Sequence of protein 2:
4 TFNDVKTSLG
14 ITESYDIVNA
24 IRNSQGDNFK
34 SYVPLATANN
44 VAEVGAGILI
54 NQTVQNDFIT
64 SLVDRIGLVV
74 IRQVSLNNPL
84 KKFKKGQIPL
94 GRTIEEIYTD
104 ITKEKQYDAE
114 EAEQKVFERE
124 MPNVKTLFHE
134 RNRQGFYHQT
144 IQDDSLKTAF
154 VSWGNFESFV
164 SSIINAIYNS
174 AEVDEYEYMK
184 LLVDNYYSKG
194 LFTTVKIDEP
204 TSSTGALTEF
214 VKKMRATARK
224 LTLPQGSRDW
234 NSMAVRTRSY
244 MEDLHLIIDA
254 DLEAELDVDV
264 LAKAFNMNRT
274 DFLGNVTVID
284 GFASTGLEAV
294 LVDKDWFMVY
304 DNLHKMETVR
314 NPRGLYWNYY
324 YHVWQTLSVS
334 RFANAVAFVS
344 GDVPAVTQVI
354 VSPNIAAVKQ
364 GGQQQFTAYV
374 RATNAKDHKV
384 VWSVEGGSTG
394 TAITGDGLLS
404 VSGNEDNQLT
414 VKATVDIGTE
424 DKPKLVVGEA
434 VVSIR

Residue-level contacts at the interface:
Residue L71 in protein 1 is in contact with residue T96 in protein 2 (closest heavy-atom distance 3.2 Å).
Residue A45 in protein 1 interacts with residue N188 in protein 2 (closest heavy-atom distance 2.7 Å).
Residue Q142 in protein 1 interacts with residue M124 in protein 2 (closest heavy-atom distance 3.1 Å).
Residue Y319 in protein 1 interacts with residue F120 in protein 2 (closest heavy-atom distance 2.6 Å).
Residue Y18 in protein 1 contacts residue S287 in protein 2 (closest heavy-atom distance 2.7 Å).
Residue V47 in protein 1 interacts with residue N135 in protein 2 (closest heavy-atom distance 3.2 Å).
Residue Y323 in protein 1 interacts with residue K118 in protein 2 (closest heavy-atom distance 3.2 Å).
Residue Y140 in protein 1 interacts with residue E107 in protein 2 (closest heavy-atom distance 3.1 Å).
Residue D260 in protein 1 contacts residue R218 in protein 2 (closest heavy-atom distance 2.9 Å).
Residue A39 in protein 1 is in contact with residue Y181 in protein 2 (closest heavy-atom distance 3.0 Å).
Residue T40 in protein 1 interacts with residue Y181 in protein 2 (closest heavy-atom distance 2.9 Å).
Residue D283 in protein 1 is in contact with residue Q228 in protein 2 (closest heavy-atom distance 2.8 Å).
Residue V73 in protein 1 contacts residue I100 in protein 2 (closest heavy-atom distance 2.8 Å).
Residue R75 in protein 1 is in contact with residue I100 in protein 2 (closest heavy-atom distance 2.8 Å).
Residue N43 in protein 1 is in contact with residue N135 in protein 2 (closest heavy-atom distance 3.1 Å).
Residue Y35 in protein 1 contacts residue D187 in protein 2 (closest heavy-atom distance 2.6 Å).
Residue Y181 in protein 1 contacts residue E107 in protein 2 (closest heavy-atom distance 2.5 Å).
Residue T143 in protein 1 interacts with residue E123 in protein 2 (closest heavy-atom distance 2.8 Å).
Residue Y179 in protein 1 interacts with residue Q228 in protein 2 (closest heavy-atom distance 3.1 Å).
Residue G48 in protein 1 interacts with residue V332 in protein 2 (closest heavy-atom distance 2.9 Å).
Residue Y35 in protein 1 interacts with residue E180 in protein 2 (closest heavy-atom distance 3.0 Å).
Residue R68 in protein 1 interacts with residue T96 in protein 2 (closest heavy-atom distance 3.1 Å).
Residue N80 in protein 1 interacts with residue R241 in protein 2 (closest heavy-atom distance 2.8 Å).
Residue Q137 in protein 1 interacts with residue Y110 in protein 2 (closest heavy-atom distance 2.9 Å).
Residue S173 in protein 1 contacts residue T105 in protein 2 (closest heavy-atom distance 2.8 Å).
Residue D254 in protein 1 is in contact with residue K223 in protein 2 (closest heavy-atom distance 2.8 Å).
Residue A49 in protein 1 is in contact with residue R334 in protein 2 (closest heavy-atom distance 2.8 Å).
Residue S34 in protein 1 interacts with residue E180 in protein 2 (closest heavy-atom distance 2.7 Å).
Residue Y18 in protein 1 interacts with residue S191 in protein 2 (closest heavy-atom distance 3.2 Å).
Residue G70 in protein 1 contacts residue T96 in protein 2 (closest heavy-atom distance 2.8 Å).
Residue L71 in protein 1 is in contact with residue E98 in protein 2 (closest heavy-atom distance 2.8 Å).
Residue D260 in protein 1 interacts with residue R272 in protein 2 (closest heavy-atom distance 2.9 Å).
Residue Q142 in protein 1 interacts with residue P125 in protein 2 (closest heavy-atom distance 3.2 Å).
Residue Q145 in protein 1 contacts residue R122 in protein 2 (closest heavy-atom distance 3.1 Å).
Residue G138 in protein 1 contacts residue K108 in protein 2 (closest heavy-atom distance 3.1 Å).
Residue G48 in protein 1 is in contact with residue S331 in protein 2 (closest heavy-atom distance 3.1 Å).
Residue I51 in protein 1 is in contact with residue F131 in protein 2 (closest heavy-atom distance 2.9 Å).
Residue R68 in protein 1 interacts with residue R95 in protein 2 (closest heavy-atom distance 2.9 Å).
Residue V77 in protein 1 is in contact with residue Y101 in protein 2 (closest heavy-atom distance 3.2 Å).
Residue S17 in protein 1 is in contact with residue S191 in protein 2 (closest heavy-atom distance 2.6 Å).
Residue H141 in protein 1 is in contact with residue K108 in protein 2 (closest heavy-atom distance 2.8 Å).
Residue E256 in protein 1 contacts residue R222 in protein 2 (closest heavy-atom distance 2.9 Å).
Residue D262 in protein 1 is in contact with residue K215 in protein 2 (closest heavy-atom distance 2.9 Å).
Residue F139 in protein 1 is in contact with residue K108 in protein 2 (closest heavy-atom distance 2.8 Å).
Residue L71 in protein 1 interacts with residue I97 in protein 2 (closest heavy-atom distance 3.2 Å).
Residue E16 in protein 1 is in contact with residue K192 in protein 2 (closest heavy-atom distance 2.9 Å).
Residue D67 in protein 1 is in contact with residue R95 in protein 2 (closest heavy-atom distance 3.1 Å).
Residue N321 in protein 1 is in contact with residue V119 in protein 2 (closest heavy-atom distance 3.2 Å).
Residue R75 in protein 1 contacts residue E99 in protein 2 (closest heavy-atom distance 2.8 Å).
Residue N31 in protein 1 interacts with residue A286 in protein 2 (closest heavy-atom distance 3.1 Å).
Residue Y323 in protein 1 contacts residue V119 in protein 2 (closest heavy-atom distance 2.7 Å).
Residue N80 in protein 1 interacts with residue P227 in protein 2 (closest heavy-atom distance 3.0 Å).
Residue A265 in protein 1 is in contact with residue F268 in protein 2 (closest heavy-atom distance 2.9 Å).
Residue N321 in protein 1 interacts with residue E121 in protein 2 (closest heavy-atom distance 2.7 Å).
Residue T15 in protein 1 interacts with residue Q351 in protein 2 (closest heavy-atom distance 2.7 Å).
Residue V73 in protein 1 contacts residue E98 in protein 2 (closest heavy-atom distance 2.8 Å).
Residue R136 in protein 1 is in contact with residue E107 in protein 2 (closest heavy-atom distance 2.9 Å).
Residue H141 in protein 1 contacts residue E121 in protein 2 (closest heavy-atom distance 3.0 Å).
Residue S78 in protein 1 contacts residue R241 in protein 2 (closest heavy-atom distance 2.9 Å).
Residue L264 in protein 1 interacts with residue N269 in protein 2 (closest heavy-atom distance 3.0 Å).

Sequence of protein 1:
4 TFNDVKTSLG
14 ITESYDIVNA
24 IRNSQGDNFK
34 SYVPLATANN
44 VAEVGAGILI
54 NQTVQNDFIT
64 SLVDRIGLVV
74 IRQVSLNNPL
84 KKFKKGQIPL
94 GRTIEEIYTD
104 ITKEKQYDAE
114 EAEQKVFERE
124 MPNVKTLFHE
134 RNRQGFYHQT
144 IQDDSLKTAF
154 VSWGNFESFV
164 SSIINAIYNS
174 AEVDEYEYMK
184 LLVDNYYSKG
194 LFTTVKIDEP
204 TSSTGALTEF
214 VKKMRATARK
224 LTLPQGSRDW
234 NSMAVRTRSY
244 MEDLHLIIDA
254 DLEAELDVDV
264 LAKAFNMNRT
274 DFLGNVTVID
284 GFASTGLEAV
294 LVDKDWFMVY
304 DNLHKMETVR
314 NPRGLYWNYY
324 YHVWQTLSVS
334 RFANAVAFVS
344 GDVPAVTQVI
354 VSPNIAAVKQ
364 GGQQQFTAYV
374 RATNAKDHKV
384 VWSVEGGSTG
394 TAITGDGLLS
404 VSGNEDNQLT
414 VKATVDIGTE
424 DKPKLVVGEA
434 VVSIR

This data describes a binding interaction between two proteins.